Sequence of the first protein:
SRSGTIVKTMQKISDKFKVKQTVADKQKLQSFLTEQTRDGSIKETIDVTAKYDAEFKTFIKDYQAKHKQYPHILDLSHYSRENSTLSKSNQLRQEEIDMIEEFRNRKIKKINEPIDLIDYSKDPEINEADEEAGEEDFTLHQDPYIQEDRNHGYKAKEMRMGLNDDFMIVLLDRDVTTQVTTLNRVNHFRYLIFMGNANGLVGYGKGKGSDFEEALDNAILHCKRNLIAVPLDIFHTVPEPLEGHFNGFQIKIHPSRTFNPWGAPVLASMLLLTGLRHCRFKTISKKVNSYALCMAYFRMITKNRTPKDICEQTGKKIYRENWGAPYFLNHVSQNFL

Sequence of the second protein:
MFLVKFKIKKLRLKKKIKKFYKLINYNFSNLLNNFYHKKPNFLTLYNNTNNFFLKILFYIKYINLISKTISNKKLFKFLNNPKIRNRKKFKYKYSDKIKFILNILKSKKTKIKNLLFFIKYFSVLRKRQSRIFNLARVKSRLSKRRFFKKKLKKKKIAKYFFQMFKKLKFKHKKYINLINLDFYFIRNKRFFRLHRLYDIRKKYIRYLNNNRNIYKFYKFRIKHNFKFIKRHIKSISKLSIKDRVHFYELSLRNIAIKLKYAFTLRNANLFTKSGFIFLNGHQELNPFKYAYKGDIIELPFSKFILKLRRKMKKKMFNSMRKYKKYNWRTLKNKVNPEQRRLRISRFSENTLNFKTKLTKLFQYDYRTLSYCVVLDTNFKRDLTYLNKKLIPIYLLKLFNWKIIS

The following describes two proteins that form a bound complex.

Interface contacts:
Residue V124 in the second protein contacts residue M182 in the first protein (closest heavy-atom distance 3.4 Å).
Residue R190 in the second protein interacts with residue F152 in the first protein (closest heavy-atom distance 3.2 Å).
Residue R196 in the second protein interacts with residue M182 in the first protein (closest heavy-atom distance 3.4 Å).
Residue N177 in the second protein is in contact with residue E162 in the first protein (closest heavy-atom distance 3.2 Å).
Residue K159 in the second protein interacts with residue T153 in the first protein (closest heavy-atom distance 3.2 Å).
Residue Y184 in the second protein interacts with residue P158 in the first protein (closest heavy-atom distance 3.1 Å).
Residue N180 in the second protein interacts with residue R164 in the first protein (closest heavy-atom distance 2.9 Å).
Residue Y198 in the second protein interacts with residue V184 in the first protein (closest heavy-atom distance 3.4 Å).
Residue N180 in the second protein is in contact with residue Q161 in the first protein (closest heavy-atom distance 3.1 Å).
Residue L197 in the second protein contacts residue I183 in the first protein (closest heavy-atom distance 3.3 Å).
Residue Y198 in the second protein interacts with residue L185 in the first protein (closest heavy-atom distance 3.4 Å).
Residue L115 in the second protein is in contact with residue I248 in the first protein (closest heavy-atom distance 3.4 Å).
Residue K397 in the second protein interacts with residue N274 in the first protein (closest heavy-atom distance 2.4 Å).
Residue L194 in the second protein interacts with residue D144 in the first protein (closest heavy-atom distance 3.2 Å).
Residue L194 in the second protein interacts with residue N141 in the first protein (closest heavy-atom distance 3.3 Å).
Residue W401 in the second protein interacts with residue G277 in the first protein (closest heavy-atom distance 3.1 Å).
Residue L116 in the second protein interacts with residue N213 in the first protein (closest heavy-atom distance 3.2 Å).
Residue Y184 in the second protein is in contact with residue Q161 in the first protein (closest heavy-atom distance 3.4 Å).
Residue D376 in the second protein interacts with residue N349 in the first protein (closest heavy-atom distance 3.5 Å).
Residue I200 in the second protein interacts with residue P279 in the first protein (closest heavy-atom distance 3.1 Å).
Residue R201 in the second protein contacts residue V280 in the first protein (closest heavy-atom distance 3.2 Å).
Residue Y160 in the second protein interacts with residue L154 in the first protein (closest heavy-atom distance 2.6 Å).
Residue R201 in the second protein is in contact with residue S304 in the first protein (closest heavy-atom distance 3.5 Å).
Residue Y394 in the second protein contacts residue R291 in the first protein (closest heavy-atom distance 3.1 Å).
Residue K242 in the second protein interacts with residue V346 in the first protein (closest heavy-atom distance 3.1 Å).
Residue F118 in the second protein is in contact with residue L351 in the first protein (closest heavy-atom distance 3.3 Å).
Residue R187 in the second protein is in contact with residue L177 in the first protein (closest heavy-atom distance 3.0 Å).
Residue N177 in the second protein interacts with residue R164 in the first protein (closest heavy-atom distance 2.8 Å).
Residue S123 in the second protein contacts residue L286 in the first protein (closest heavy-atom distance 3.4 Å).
Residue R193 in the second protein contacts residue D180 in the first protein (closest heavy-atom distance 3.5 Å).
Residue Y160 in the second protein interacts with residue T153 in the first protein (closest heavy-atom distance 3.4 Å).
Residue I241 in the second protein interacts with residue L351 in the first protein (closest heavy-atom distance 3.4 Å).
Residue R201 in the second protein contacts residue L186 in the first protein (closest heavy-atom distance 2.6 Å).
Residue F185 in the second protein interacts with residue H155 in the first protein (closest heavy-atom distance 3.5 Å).
Residue F192 in the second protein contacts residue E142 in the first protein (closest heavy-atom distance 3.4 Å).
Residue F185 in the second protein is in contact with residue Q156 in the first protein (closest heavy-atom distance 3.4 Å).
Residue K293 in the second protein contacts residue H345 in the first protein (closest heavy-atom distance 3.0 Å).
Residue K159 in the second protein is in contact with residue D151 in the first protein (closest heavy-atom distance 3.0 Å).
Residue Y184 in the second protein interacts with residue Y159 in the first protein (closest heavy-atom distance 2.8 Å).
Residue F191 in the second protein is in contact with residue N178 in the first protein (closest heavy-atom distance 2.9 Å).
Residue Y198 in the second protein interacts with residue I183 in the first protein (closest heavy-atom distance 2.9 Å).
Residue D199 in the second protein interacts with residue L185 in the first protein (closest heavy-atom distance 3.4 Å).
Residue F191 in the second protein interacts with residue D179 in the first protein (closest heavy-atom distance 3.5 Å).
Residue I176 in the second protein interacts with residue R164 in the first protein (closest heavy-atom distance 2.5 Å).
Residue K242 in the second protein interacts with residue N349 in the first protein (closest heavy-atom distance 3.2 Å).
Residue Y394 in the second protein is in contact with residue P275 in the first protein (closest heavy-atom distance 3.4 Å).
Residue I186 in the second protein is in contact with residue Y168 in the first protein (closest heavy-atom distance 3.3 Å).
Residue F191 in the second protein is in contact with residue D180 in the first protein (closest heavy-atom distance 3.1 Å).
Residue S405 in the second protein is in contact with residue W276 in the first protein (closest heavy-atom distance 3.3 Å).
Residue N188 in the second protein interacts with residue N178 in the first protein (closest heavy-atom distance 3.3 Å).
Residue D376 in the second protein interacts with residue S347 in the first protein (closest heavy-atom distance 2.2 Å).
Residue R187 in the second protein interacts with residue G176 in the first protein (closest heavy-atom distance 3.2 Å).
Residue R187 in the second protein is in contact with residue M175 in the first protein (closest heavy-atom distance 2.8 Å).
Residue R196 in the second protein is in contact with residue I183 in the first protein (closest heavy-atom distance 2.8 Å).
Residue L115 in the second protein is in contact with residue L351 in the first protein (closest heavy-atom distance 3.4 Å).
Residue Y198 in the second protein contacts residue S283 in the first protein (closest heavy-atom distance 3.5 Å).
Residue L194 in the second protein contacts residue E142 in the first protein (closest heavy-atom distance 3.4 Å).
Residue R187 in the second protein is in contact with residue H155 in the first protein (closest heavy-atom distance 3.1 Å).
Residue Y160 in the second protein is in contact with residue Q156 in the first protein (closest heavy-atom distance 3.1 Å).
Residue Y394 in the second protein interacts with residue L351 in the first protein (closest heavy-atom distance 3.5 Å).